Sequence of chain A:
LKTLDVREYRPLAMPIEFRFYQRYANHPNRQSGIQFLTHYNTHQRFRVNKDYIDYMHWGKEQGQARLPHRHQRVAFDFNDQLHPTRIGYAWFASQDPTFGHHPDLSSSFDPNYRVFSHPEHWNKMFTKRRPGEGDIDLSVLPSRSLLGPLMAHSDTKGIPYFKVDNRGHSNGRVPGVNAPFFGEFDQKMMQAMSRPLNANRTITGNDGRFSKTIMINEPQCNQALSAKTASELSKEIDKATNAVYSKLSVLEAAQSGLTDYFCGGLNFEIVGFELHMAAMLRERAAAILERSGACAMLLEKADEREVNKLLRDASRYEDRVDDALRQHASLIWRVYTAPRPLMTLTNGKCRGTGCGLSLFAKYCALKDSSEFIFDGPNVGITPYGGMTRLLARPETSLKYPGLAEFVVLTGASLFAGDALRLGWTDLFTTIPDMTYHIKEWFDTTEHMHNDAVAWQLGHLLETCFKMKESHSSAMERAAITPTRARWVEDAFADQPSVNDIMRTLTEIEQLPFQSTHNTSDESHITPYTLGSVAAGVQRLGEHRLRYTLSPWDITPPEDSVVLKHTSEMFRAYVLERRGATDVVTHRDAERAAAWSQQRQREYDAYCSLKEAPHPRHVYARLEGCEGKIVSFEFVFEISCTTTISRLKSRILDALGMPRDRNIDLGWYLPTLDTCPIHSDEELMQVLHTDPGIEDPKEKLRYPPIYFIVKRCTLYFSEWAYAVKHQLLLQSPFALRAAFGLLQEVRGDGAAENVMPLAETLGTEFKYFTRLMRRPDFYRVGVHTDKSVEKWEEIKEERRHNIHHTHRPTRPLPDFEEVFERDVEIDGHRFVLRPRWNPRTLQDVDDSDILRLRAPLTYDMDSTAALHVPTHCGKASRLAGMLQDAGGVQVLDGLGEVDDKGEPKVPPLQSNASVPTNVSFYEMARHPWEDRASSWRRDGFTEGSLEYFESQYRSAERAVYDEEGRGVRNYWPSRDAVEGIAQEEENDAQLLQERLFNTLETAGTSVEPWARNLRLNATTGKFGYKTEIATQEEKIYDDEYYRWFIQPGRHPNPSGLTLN

Sequence of chain B:
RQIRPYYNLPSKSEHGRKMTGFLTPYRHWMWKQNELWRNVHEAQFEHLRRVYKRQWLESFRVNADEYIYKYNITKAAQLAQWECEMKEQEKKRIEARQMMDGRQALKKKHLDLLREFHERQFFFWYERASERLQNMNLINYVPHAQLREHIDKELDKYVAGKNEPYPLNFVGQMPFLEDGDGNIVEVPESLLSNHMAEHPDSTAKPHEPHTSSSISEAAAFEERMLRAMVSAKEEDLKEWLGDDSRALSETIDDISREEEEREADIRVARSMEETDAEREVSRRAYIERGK

These two protein chains interact to form a complex.

Contacts between the two chains:
Residue F207 in chain A contacts residue F133 in chain B (closest heavy-atom distance 3.6 Å).
Residue R651 in chain A interacts with residue P176 in chain B (closest heavy-atom distance 4.3 Å).
Residue R212 in chain A interacts with residue H119 in chain B (closest heavy-atom distance 4.5 Å).
Residue T201 in chain A contacts residue E136 in chain B (closest heavy-atom distance 4.3 Å).
Residue E632 in chain A is in contact with residue N149 in chain B (closest heavy-atom distance 2.9 Å).
Residue V209 in chain A is in contact with residue Q130 in chain B (closest heavy-atom distance 3.6 Å).
Residue L639 in chain A contacts residue L177 in chain B (closest heavy-atom distance 4.4 Å).
Residue E640 in chain A interacts with residue H219 in chain B (closest heavy-atom distance 3.9 Å).
Residue S199 in chain A is in contact with residue R137 in chain B (closest heavy-atom distance 3.3 Å).
Residue L627 in chain A interacts with residue L147 in chain B (closest heavy-atom distance 4.3 Å).
Residue R641 in chain A is in contact with residue T220 in chain B (closest heavy-atom distance 3.1 Å).
Residue T201 in chain A contacts residue R137 in chain B (closest heavy-atom distance 4.3 Å).
Residue R651 in chain A interacts with residue P174 in chain B (closest heavy-atom distance 4.4 Å).
Residue V638 in chain A is in contact with residue P176 in chain B (closest heavy-atom distance 4.0 Å).
Residue F207 in chain A contacts residue E136 in chain B (closest heavy-atom distance 4.1 Å).
Residue T630 in chain A interacts with residue N144 in chain B (closest heavy-atom distance 2.9 Å).
Residue T201 in chain A contacts residue F133 in chain B (closest heavy-atom distance 4.2 Å).
Residue R641 in chain A contacts residue P218 in chain B (closest heavy-atom distance 3.4 Å).
Residue E640 in chain A contacts residue P218 in chain B (closest heavy-atom distance 3.6 Å).
Residue Y637 in chain A is in contact with residue Y175 in chain B (closest heavy-atom distance 4.5 Å).
Residue H629 in chain A contacts residue I148 in chain B (closest heavy-atom distance 3.5 Å).
Residue D646 in chain A contacts residue P218 in chain B (closest heavy-atom distance 3.5 Å).
Residue R641 in chain A interacts with residue E217 in chain B (closest heavy-atom distance 3.7 Å).
Residue A197 in chain A contacts residue R137 in chain B (closest heavy-atom distance 3.4 Å).
Residue H198 in chain A is in contact with residue R141 in chain B (closest heavy-atom distance 2.8 Å).
Residue H629 in chain A interacts with residue N144 in chain B (closest heavy-atom distance 3.1 Å).
Residue H629 in chain A interacts with residue L147 in chain B (closest heavy-atom distance 4.0 Å).
Residue V648 in chain A interacts with residue L177 in chain B (closest heavy-atom distance 3.2 Å).
Residue R642 in chain A is in contact with residue S223 in chain B (closest heavy-atom distance 3.6 Å).
Residue I204 in chain A contacts residue F133 in chain B (closest heavy-atom distance 3.4 Å).
Residue A197 in chain A is in contact with residue R141 in chain B (closest heavy-atom distance 3.9 Å).
Residue R642 in chain A is in contact with residue S221 in chain B (closest heavy-atom distance 3.6 Å).
Residue L639 in chain A contacts residue P218 in chain B (closest heavy-atom distance 3.5 Å).
Residue Y637 in chain A interacts with residue L177 in chain B (closest heavy-atom distance 4.0 Å).
Residue L639 in chain A is in contact with residue Y175 in chain B (closest heavy-atom distance 2.9 Å).
Residue F207 in chain A contacts residue F132 in chain B (closest heavy-atom distance 4.2 Å).
Residue V209 in chain A interacts with residue R129 in chain B (closest heavy-atom distance 3.0 Å).
Residue Y637 in chain A is in contact with residue P176 in chain B (closest heavy-atom distance 3.5 Å).
Residue G203 in chain A contacts residue F133 in chain B (closest heavy-atom distance 4.2 Å).
Residue L639 in chain A interacts with residue P174 in chain B (closest heavy-atom distance 3.8 Å).
Residue D210 in chain A contacts residue F126 in chain B (closest heavy-atom distance 4.0 Å).
Residue S199 in chain A contacts residue E140 in chain B (closest heavy-atom distance 3.8 Å).
Residue N211 in chain A contacts residue L122 in chain B (closest heavy-atom distance 3.2 Å).
Residue V638 in chain A contacts residue P174 in chain B (closest heavy-atom distance 3.3 Å).
Residue D210 in chain A contacts residue R129 in chain B (closest heavy-atom distance 3.3 Å).
Residue V638 in chain A is in contact with residue Y175 in chain B (closest heavy-atom distance 3.3 Å).
Residue K202 in chain A contacts residue F133 in chain B (closest heavy-atom distance 3.8 Å).
Residue N211 in chain A is in contact with residue R129 in chain B (closest heavy-atom distance 3.5 Å).
Residue R641 in chain A interacts with residue S221 in chain B (closest heavy-atom distance 3.9 Å).
Residue E640 in chain A interacts with residue S221 in chain B (closest heavy-atom distance 4.3 Å).
Residue D200 in chain A contacts residue E140 in chain B (closest heavy-atom distance 3.6 Å).
Residue N211 in chain A interacts with residue E125 in chain B (closest heavy-atom distance 2.9 Å).
Residue R641 in chain A contacts residue H219 in chain B (closest heavy-atom distance 3.6 Å).
Residue N211 in chain A contacts residue F126 in chain B (closest heavy-atom distance 3.6 Å).
Residue L639 in chain A interacts with residue M183 in chain B (closest heavy-atom distance 3.7 Å).
Residue F207 in chain A interacts with residue R129 in chain B (closest heavy-atom distance 4.2 Å).
Residue M196 in chain A interacts with residue R141 in chain B (closest heavy-atom distance 3.4 Å).
Residue K208 in chain A is in contact with residue R129 in chain B (closest heavy-atom distance 2.8 Å).
Residue S199 in chain A is in contact with residue R141 in chain B (closest heavy-atom distance 4.2 Å).
Residue K628 in chain A contacts residue L147 in chain B (closest heavy-atom distance 3.3 Å).